Sequence of protein 2:
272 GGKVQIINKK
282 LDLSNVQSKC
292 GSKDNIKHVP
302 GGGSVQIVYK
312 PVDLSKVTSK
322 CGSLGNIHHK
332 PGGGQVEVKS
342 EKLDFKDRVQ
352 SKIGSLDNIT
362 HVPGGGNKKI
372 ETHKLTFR

Sequence of protein 1:
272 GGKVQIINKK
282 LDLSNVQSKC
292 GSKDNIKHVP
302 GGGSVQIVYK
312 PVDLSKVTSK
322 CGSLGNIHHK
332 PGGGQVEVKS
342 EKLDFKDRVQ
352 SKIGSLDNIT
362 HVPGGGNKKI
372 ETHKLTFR

These two protein chains interact to form a complex.

Residue-level contacts at the interface:
Residue N327 in protein 1 contacts residue N327 in protein 2 (closest heavy-atom distance 2.7 Å).
Residue V306 in protein 1 interacts with residue S305 in protein 2 (closest heavy-atom distance 2.9 Å).
Residue N368 in protein 1 contacts residue N368 in protein 2 (closest heavy-atom distance 2.8 Å).
Residue F378 in protein 1 is in contact with residue T377 in protein 2 (closest heavy-atom distance 3.0 Å).
Residue V313 in protein 1 contacts residue D314 in protein 2 (closest heavy-atom distance 2.9 Å).
Residue L376 in protein 1 interacts with residue K375 in protein 2 (closest heavy-atom distance 2.9 Å).
Residue I360 in protein 1 interacts with residue T361 in protein 2 (closest heavy-atom distance 2.9 Å).
Residue G323 in protein 1 contacts residue C322 in protein 2 (closest heavy-atom distance 2.9 Å).
Residue K290 in protein 1 interacts with residue S289 in protein 2 (closest heavy-atom distance 2.9 Å).
Residue I308 in protein 1 is in contact with residue Q307 in protein 2 (closest heavy-atom distance 3.0 Å).
Residue K280 in protein 1 interacts with residue K281 in protein 2 (closest heavy-atom distance 2.9 Å).
Residue Q307 in protein 1 contacts residue Q307 in protein 2 (closest heavy-atom distance 2.9 Å).
Residue E342 in protein 1 interacts with residue K343 in protein 2 (closest heavy-atom distance 2.8 Å).
Residue L344 in protein 1 contacts residue D345 in protein 2 (closest heavy-atom distance 2.8 Å).
Residue N286 in protein 1 interacts with residue V287 in protein 2 (closest heavy-atom distance 2.7 Å).
Residue N327 in protein 1 is in contact with residue I328 in protein 2 (closest heavy-atom distance 2.9 Å).
Residue Y310 in protein 1 contacts residue K311 in protein 2 (closest heavy-atom distance 2.6 Å).
Residue L315 in protein 1 contacts residue D314 in protein 2 (closest heavy-atom distance 2.8 Å).
Residue K321 in protein 1 contacts residue C322 in protein 2 (closest heavy-atom distance 2.8 Å).
Residue N296 in protein 1 contacts residue I297 in protein 2 (closest heavy-atom distance 2.7 Å).
Residue N368 in protein 1 is in contact with residue G365 in protein 2 (closest heavy-atom distance 3.0 Å).
Residue Y310 in protein 1 interacts with residue V309 in protein 2 (closest heavy-atom distance 2.8 Å).
Residue K321 in protein 1 is in contact with residue S320 in protein 2 (closest heavy-atom distance 2.8 Å).
Residue H329 in protein 1 interacts with residue I328 in protein 2 (closest heavy-atom distance 2.8 Å).
Residue E372 in protein 1 contacts residue I371 in protein 2 (closest heavy-atom distance 2.8 Å).
Residue K280 in protein 1 interacts with residue N279 in protein 2 (closest heavy-atom distance 2.9 Å).
Residue G355 in protein 1 contacts residue I354 in protein 2 (closest heavy-atom distance 2.7 Å).
Residue I308 in protein 1 is in contact with residue V309 in protein 2 (closest heavy-atom distance 2.9 Å).
Residue V350 in protein 1 interacts with residue Q351 in protein 2 (closest heavy-atom distance 2.7 Å).
Residue I278 in protein 1 interacts with residue I277 in protein 2 (closest heavy-atom distance 2.9 Å).
Residue N296 in protein 1 interacts with residue N296 in protein 2 (closest heavy-atom distance 2.6 Å).
Residue D295 in protein 1 interacts with residue D295 in protein 2 (closest heavy-atom distance 3.0 Å).
Residue K369 in protein 1 is in contact with residue N368 in protein 2 (closest heavy-atom distance 3.0 Å).
Residue K369 in protein 1 is in contact with residue K370 in protein 2 (closest heavy-atom distance 3.0 Å).
Residue H362 in protein 1 is in contact with residue V363 in protein 2 (closest heavy-atom distance 3.0 Å).
Residue N359 in protein 1 is in contact with residue N359 in protein 2 (closest heavy-atom distance 2.9 Å).
Residue Q288 in protein 1 contacts residue V287 in protein 2 (closest heavy-atom distance 2.8 Å).
Residue H374 in protein 1 contacts residue N359 in protein 2 (closest heavy-atom distance 2.8 Å).
Residue L344 in protein 1 is in contact with residue K343 in protein 2 (closest heavy-atom distance 2.9 Å).
Residue K331 in protein 1 interacts with residue Q336 in protein 2 (closest heavy-atom distance 2.8 Å).
Residue H362 in protein 1 interacts with residue T361 in protein 2 (closest heavy-atom distance 2.8 Å).
Residue H329 in protein 1 is in contact with residue H330 in protein 2 (closest heavy-atom distance 2.9 Å).
Residue I360 in protein 1 contacts residue N359 in protein 2 (closest heavy-atom distance 3.0 Å).
Residue E338 in protein 1 interacts with residue V337 in protein 2 (closest heavy-atom distance 2.9 Å).
Residue K340 in protein 1 is in contact with residue V339 in protein 2 (closest heavy-atom distance 2.8 Å).
Residue L357 in protein 1 interacts with residue S356 in protein 2 (closest heavy-atom distance 3.0 Å).
Residue D348 in protein 1 contacts residue Y310 in protein 2 (closest heavy-atom distance 2.6 Å).
Residue Q288 in protein 1 contacts residue Q288 in protein 2 (closest heavy-atom distance 2.8 Å).
Residue E338 in protein 1 contacts residue V339 in protein 2 (closest heavy-atom distance 2.9 Å).
Residue S293 in protein 1 interacts with residue K294 in protein 2 (closest heavy-atom distance 2.8 Å).
Residue Q276 in protein 1 is in contact with residue I277 in protein 2 (closest heavy-atom distance 2.9 Å).
Residue S324 in protein 1 is in contact with residue L325 in protein 2 (closest heavy-atom distance 2.9 Å).
Residue D348 in protein 1 interacts with residue D348 in protein 2 (closest heavy-atom distance 2.9 Å).
Residue N279 in protein 1 interacts with residue N279 in protein 2 (closest heavy-atom distance 2.6 Å).
Residue D295 in protein 1 interacts with residue N296 in protein 2 (closest heavy-atom distance 2.9 Å).
Residue G355 in protein 1 interacts with residue S356 in protein 2 (closest heavy-atom distance 2.9 Å).
Residue D283 in protein 1 is in contact with residue L282 in protein 2 (closest heavy-atom distance 2.8 Å).
Residue V306 in protein 1 is in contact with residue Q307 in protein 2 (closest heavy-atom distance 2.8 Å).
Residue D283 in protein 1 is in contact with residue L284 in protein 2 (closest heavy-atom distance 3.0 Å).
Residue I278 in protein 1 contacts residue N279 in protein 2 (closest heavy-atom distance 2.8 Å).